Sequence of chain B:
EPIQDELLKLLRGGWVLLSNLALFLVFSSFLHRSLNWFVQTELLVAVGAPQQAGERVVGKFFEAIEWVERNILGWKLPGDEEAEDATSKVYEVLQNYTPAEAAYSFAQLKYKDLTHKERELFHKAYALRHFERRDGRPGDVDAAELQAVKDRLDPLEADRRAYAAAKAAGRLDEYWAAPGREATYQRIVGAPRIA

Interface contacts:
Residue T360 in chain A is in contact with residue R167 in chain B (closest heavy-atom distance 3.3 Å).
Residue V1947 in chain A contacts residue P233 in chain B (closest heavy-atom distance 3.7 Å).
Residue D378 in chain A contacts residue V173 in chain B (closest heavy-atom distance 3.3 Å).
Residue N1641 in chain A interacts with residue L243 in chain B (closest heavy-atom distance 3.6 Å).
Residue E205 in chain A contacts residue E135 in chain B (closest heavy-atom distance 3.3 Å).
Residue I1922 in chain A interacts with residue T221 in chain B (closest heavy-atom distance 3.7 Å).
Residue L207 in chain A interacts with residue E135 in chain B (closest heavy-atom distance 3.3 Å).
Residue N1624 in chain A interacts with residue E266 in chain B (closest heavy-atom distance 2.6 Å).
Residue K1927 in chain A contacts residue T221 in chain B (closest heavy-atom distance 3.4 Å).
Residue R1919 in chain A contacts residue Y225 in chain B (closest heavy-atom distance 3.2 Å).
Residue E25 in chain A is in contact with residue F265 in chain B (closest heavy-atom distance 3.3 Å).
Residue K211 in chain A interacts with residue I137 in chain B (closest heavy-atom distance 3.7 Å).
Residue N1624 in chain A is in contact with residue A261 in chain B (closest heavy-atom distance 2.9 Å).
Residue G379 in chain A interacts with residue V173 in chain B (closest heavy-atom distance 3.7 Å).
Residue F1645 in chain A interacts with residue A236 in chain B (closest heavy-atom distance 3.7 Å).
Residue E1924 in chain A is in contact with residue T221 in chain B (closest heavy-atom distance 3.4 Å).
Residue Q1940 in chain A interacts with residue A220 in chain B (closest heavy-atom distance 3.5 Å).
Residue L1623 in chain A is in contact with residue A237 in chain B (closest heavy-atom distance 3.4 Å).
Residue D71 in chain A contacts residue K301 in chain B (closest heavy-atom distance 2.3 Å).
Residue I1620 in chain A interacts with residue F240 in chain B (closest heavy-atom distance 3.5 Å).
Residue Q1621 in chain A interacts with residue F240 in chain B (closest heavy-atom distance 3.7 Å).
Residue R1600 in chain A contacts residue R294 in chain B (closest heavy-atom distance 3.5 Å).
Residue E361 in chain A is in contact with residue S163 in chain B (closest heavy-atom distance 2.8 Å).
Residue R1919 in chain A is in contact with residue F265 in chain B (closest heavy-atom distance 3.5 Å).
Residue E25 in chain A is in contact with residue H264 in chain B (closest heavy-atom distance 3.2 Å).
Residue Q1621 in chain A is in contact with residue S239 in chain B (closest heavy-atom distance 2.8 Å).
Residue N1641 in chain A is in contact with residue E235 in chain B (closest heavy-atom distance 3.3 Å).
Residue G1622 in chain A contacts residue Y238 in chain B (closest heavy-atom distance 3.3 Å).
Residue N1624 in chain A contacts residue L228 in chain B (closest heavy-atom distance 3.7 Å).
Residue E25 in chain A interacts with residue G270 in chain B (closest heavy-atom distance 3.8 Å).
Residue E1921 in chain A contacts residue V224 in chain B (closest heavy-atom distance 3.3 Å).
Residue K1927 in chain A is in contact with residue D219 in chain B (closest heavy-atom distance 3.1 Å).
Residue R1600 in chain A interacts with residue E291 in chain B (closest heavy-atom distance 3.1 Å).
Residue V1923 in chain A is in contact with residue S222 in chain B (closest heavy-atom distance 2.5 Å).
Residue K30 in chain A contacts residue K223 in chain B (closest heavy-atom distance 3.2 Å).
Residue M1925 in chain A contacts residue A220 in chain B (closest heavy-atom distance 3.5 Å).
Residue Y1917 in chain A interacts with residue E266 in chain B (closest heavy-atom distance 2.9 Å).
Residue P1926 in chain A is in contact with residue Y231 in chain B (closest heavy-atom distance 3.1 Å).
Residue Y1917 in chain A contacts residue L228 in chain B (closest heavy-atom distance 3.4 Å).
Residue H381 in chain A interacts with residue E176 in chain B (closest heavy-atom distance 3.6 Å).
Residue F1637 in chain A contacts residue F240 in chain B (closest heavy-atom distance 3.7 Å).
Residue K191 in chain A interacts with residue E140 in chain B (closest heavy-atom distance 2.9 Å).
Residue L29 in chain A is in contact with residue K223 in chain B (closest heavy-atom distance 3.5 Å).
Residue M1925 in chain A interacts with residue T221 in chain B (closest heavy-atom distance 3.6 Å).
Residue R377 in chain A contacts residue N170 in chain B (closest heavy-atom distance 3.3 Å).
Residue V1923 in chain A interacts with residue T221 in chain B (closest heavy-atom distance 3.6 Å).
Residue E1921 in chain A is in contact with residue K223 in chain B (closest heavy-atom distance 3.4 Å).
Residue K211 in chain A interacts with residue E135 in chain B (closest heavy-atom distance 2.9 Å).
Residue G1622 in chain A interacts with residue Y260 in chain B (closest heavy-atom distance 3.7 Å).
Residue E361 in chain A contacts residue R167 in chain B (closest heavy-atom distance 3.1 Å).
Residue N1641 in chain A contacts residue Y238 in chain B (closest heavy-atom distance 3.7 Å).
Residue S1639 in chain A is in contact with residue Y238 in chain B (closest heavy-atom distance 3.3 Å).
Residue M1925 in chain A contacts residue S222 in chain B (closest heavy-atom distance 3.1 Å).
Residue L1623 in chain A contacts residue Y238 in chain B (closest heavy-atom distance 2.9 Å).
Residue E1625 in chain A contacts residue T232 in chain B (closest heavy-atom distance 3.4 Å).
Residue K1939 in chain A contacts residue E216 in chain B (closest heavy-atom distance 3.6 Å).
Residue Q1621 in chain A is in contact with residue Y260 in chain B (closest heavy-atom distance 3.4 Å).
Residue E25 in chain A contacts residue P272 in chain B (closest heavy-atom distance 3.7 Å).
Residue P1926 in chain A is in contact with residue D219 in chain B (closest heavy-atom distance 3.3 Å).
Residue I1922 in chain A is in contact with residue S222 in chain B (closest heavy-atom distance 3.5 Å).

Sequence of chain A:
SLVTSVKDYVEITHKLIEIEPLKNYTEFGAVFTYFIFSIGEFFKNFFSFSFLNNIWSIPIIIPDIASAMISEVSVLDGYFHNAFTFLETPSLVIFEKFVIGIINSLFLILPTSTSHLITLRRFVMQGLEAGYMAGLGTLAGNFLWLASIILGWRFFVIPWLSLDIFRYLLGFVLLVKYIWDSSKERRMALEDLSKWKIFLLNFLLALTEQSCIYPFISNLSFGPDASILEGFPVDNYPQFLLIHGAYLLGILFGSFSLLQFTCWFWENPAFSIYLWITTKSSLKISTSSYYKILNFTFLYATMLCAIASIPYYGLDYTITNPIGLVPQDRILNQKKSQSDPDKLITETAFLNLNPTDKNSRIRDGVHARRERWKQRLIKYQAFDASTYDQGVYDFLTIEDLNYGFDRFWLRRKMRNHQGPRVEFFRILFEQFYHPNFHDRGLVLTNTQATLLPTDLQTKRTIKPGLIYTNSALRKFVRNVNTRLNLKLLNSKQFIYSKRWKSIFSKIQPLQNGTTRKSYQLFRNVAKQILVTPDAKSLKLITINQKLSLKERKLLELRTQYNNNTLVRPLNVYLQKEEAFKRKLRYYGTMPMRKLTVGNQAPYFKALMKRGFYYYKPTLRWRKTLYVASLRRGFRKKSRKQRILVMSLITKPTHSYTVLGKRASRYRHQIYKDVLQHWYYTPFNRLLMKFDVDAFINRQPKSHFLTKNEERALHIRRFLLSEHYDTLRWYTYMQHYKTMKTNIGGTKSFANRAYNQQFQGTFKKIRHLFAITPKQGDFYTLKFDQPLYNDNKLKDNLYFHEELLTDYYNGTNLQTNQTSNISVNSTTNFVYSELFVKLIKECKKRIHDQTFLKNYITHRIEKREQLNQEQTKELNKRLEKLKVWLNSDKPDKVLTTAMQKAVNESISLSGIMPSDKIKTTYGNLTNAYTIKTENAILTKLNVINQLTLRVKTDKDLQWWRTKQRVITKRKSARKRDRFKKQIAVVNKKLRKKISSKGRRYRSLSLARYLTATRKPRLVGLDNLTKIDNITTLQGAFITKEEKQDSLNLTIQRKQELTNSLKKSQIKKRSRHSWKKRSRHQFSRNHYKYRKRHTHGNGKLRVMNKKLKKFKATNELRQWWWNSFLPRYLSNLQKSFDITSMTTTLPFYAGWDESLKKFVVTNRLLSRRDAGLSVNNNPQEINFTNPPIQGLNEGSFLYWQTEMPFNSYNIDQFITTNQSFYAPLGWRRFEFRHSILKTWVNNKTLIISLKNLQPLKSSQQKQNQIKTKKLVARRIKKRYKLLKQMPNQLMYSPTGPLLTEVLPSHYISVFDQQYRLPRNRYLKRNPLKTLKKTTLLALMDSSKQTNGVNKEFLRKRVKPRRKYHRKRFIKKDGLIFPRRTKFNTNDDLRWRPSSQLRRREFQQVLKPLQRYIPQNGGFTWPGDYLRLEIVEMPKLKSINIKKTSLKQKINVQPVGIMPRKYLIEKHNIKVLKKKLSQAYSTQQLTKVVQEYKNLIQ

These two protein chains interact to form a complex.